Sequence of chain B:
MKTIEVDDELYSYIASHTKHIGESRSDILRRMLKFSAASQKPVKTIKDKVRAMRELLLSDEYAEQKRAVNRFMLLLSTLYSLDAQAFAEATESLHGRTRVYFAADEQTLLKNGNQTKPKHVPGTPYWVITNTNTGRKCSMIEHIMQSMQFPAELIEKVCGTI

Sequence of chain A:
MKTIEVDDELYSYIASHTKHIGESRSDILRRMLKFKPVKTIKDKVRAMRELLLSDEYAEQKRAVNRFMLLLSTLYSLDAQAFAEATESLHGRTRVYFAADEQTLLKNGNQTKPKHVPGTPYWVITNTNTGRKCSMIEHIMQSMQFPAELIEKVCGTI

Residue-level contacts at the interface:
Residue L29 in chain B interacts with residue L29 in chain A (closest heavy-atom distance 4.0 Å).
Residue K2 in chain B contacts residue Y11 in chain A (closest heavy-atom distance 3.6 Å).
Residue D7 in chain B interacts with residue S26 in chain A (closest heavy-atom distance 3.3 Å).
Residue L33 in chain B is in contact with residue M32 in chain A (closest heavy-atom distance 4.0 Å).
Residue L33 in chain B interacts with residue L10 in chain A (closest heavy-atom distance 3.6 Å).
Residue R25 in chain B is in contact with residue I4 in chain A (closest heavy-atom distance 4.0 Å).
Residue Y11 in chain B contacts residue I4 in chain A (closest heavy-atom distance 3.6 Å).
Residue I4 in chain B contacts residue V6 in chain A (closest heavy-atom distance 4.1 Å).
Residue T3 in chain B is in contact with residue T3 in chain A (closest heavy-atom distance 3.2 Å).
Residue D8 in chain B contacts residue M1 in chain A (closest heavy-atom distance 2.9 Å).
Residue L33 in chain B contacts residue L33 in chain A (closest heavy-atom distance 3.7 Å).
Residue Q40 in chain B contacts residue K34 in chain A (closest heavy-atom distance 3.6 Å).
Residue I4 in chain B interacts with residue Y11 in chain A (closest heavy-atom distance 3.7 Å).
Residue T3 in chain B is in contact with residue E5 in chain A (closest heavy-atom distance 3.2 Å).
Residue Y13 in chain B interacts with residue F35 in chain A (closest heavy-atom distance 3.5 Å).
Residue E5 in chain B is in contact with residue R25 in chain A (closest heavy-atom distance 3.7 Å).
Residue R30 in chain B interacts with residue E9 in chain A (closest heavy-atom distance 3.0 Å).
Residue S36 in chain B is in contact with residue M32 in chain A (closest heavy-atom distance 3.4 Å).
Residue E61 in chain B interacts with residue K19 in chain A (closest heavy-atom distance 3.0 Å).
Residue S26 in chain B is in contact with residue V6 in chain A (closest heavy-atom distance 3.2 Å).
Residue V6 in chain B contacts residue K2 in chain A (closest heavy-atom distance 3.0 Å).
Residue M1 in chain B contacts residue V6 in chain A (closest heavy-atom distance 3.7 Å).
Residue S39 in chain B is in contact with residue K34 in chain A (closest heavy-atom distance 3.7 Å).
Residue V6 in chain B contacts residue S26 in chain A (closest heavy-atom distance 3.4 Å).
Residue T3 in chain B interacts with residue I4 in chain A (closest heavy-atom distance 4.0 Å).
Residue G123 in chain B contacts residue H17 in chain A (closest heavy-atom distance 3.6 Å).
Residue H120 in chain B contacts residue S16 in chain A (closest heavy-atom distance 3.2 Å).
Residue P122 in chain B is in contact with residue S16 in chain A (closest heavy-atom distance 3.5 Å).
Residue E5 in chain B contacts residue S26 in chain A (closest heavy-atom distance 3.4 Å).
Residue S26 in chain B interacts with residue L10 in chain A (closest heavy-atom distance 4.0 Å).
Residue S36 in chain B contacts residue L33 in chain A (closest heavy-atom distance 4.0 Å).
Residue K2 in chain B is in contact with residue V6 in chain A (closest heavy-atom distance 3.0 Å).
Residue R30 in chain B interacts with residue D7 in chain A (closest heavy-atom distance 2.6 Å).
Residue I4 in chain B contacts residue I4 in chain A (closest heavy-atom distance 3.1 Å).
Residue Y11 in chain B contacts residue K2 in chain A (closest heavy-atom distance 4.0 Å).
Residue I4 in chain B contacts residue T3 in chain A (closest heavy-atom distance 3.8 Å).
Residue L29 in chain B contacts residue L10 in chain A (closest heavy-atom distance 3.9 Å).
Residue K2 in chain B interacts with residue E5 in chain A (closest heavy-atom distance 3.6 Å).
Residue S26 in chain B contacts residue E5 in chain A (closest heavy-atom distance 3.8 Å).
Residue D8 in chain B contacts residue K2 in chain A (closest heavy-atom distance 3.2 Å).
Residue E5 in chain B is in contact with residue M1 in chain A (closest heavy-atom distance 3.1 Å).
Residue L33 in chain B is in contact with residue L29 in chain A (closest heavy-atom distance 4.0 Å).
Residue E5 in chain B is in contact with residue K2 in chain A (closest heavy-atom distance 3.8 Å).
Residue G123 in chain B interacts with residue S16 in chain A (closest heavy-atom distance 2.6 Å).
Residue T124 in chain B interacts with residue S16 in chain A (closest heavy-atom distance 3.8 Å).
Residue I14 in chain B contacts residue I4 in chain A (closest heavy-atom distance 3.9 Å).
Residue D7 in chain B interacts with residue R30 in chain A (closest heavy-atom distance 3.8 Å).
Residue L33 in chain B contacts residue Y13 in chain A (closest heavy-atom distance 4.1 Å).
Residue S26 in chain B contacts residue D7 in chain A (closest heavy-atom distance 2.8 Å).
Residue M1 in chain B is in contact with residue D7 in chain A (closest heavy-atom distance 3.6 Å).
Residue L29 in chain B contacts residue V6 in chain A (closest heavy-atom distance 4.0 Å).
Residue K2 in chain B is in contact with residue D8 in chain A (closest heavy-atom distance 3.2 Å).
Residue M1 in chain B contacts residue E5 in chain A (closest heavy-atom distance 4.0 Å).
Residue P122 in chain B is in contact with residue T18 in chain A (closest heavy-atom distance 3.6 Å).
Residue M32 in chain B contacts residue L33 in chain A (closest heavy-atom distance 3.5 Å).
Residue I4 in chain B is in contact with residue R25 in chain A (closest heavy-atom distance 3.8 Å).
Residue M1 in chain B contacts residue D8 in chain A (closest heavy-atom distance 2.9 Å).
Residue V6 in chain B interacts with residue M1 in chain A (closest heavy-atom distance 4.1 Å).
Residue R30 in chain B contacts residue L10 in chain A (closest heavy-atom distance 3.5 Å).
Residue V6 in chain B is in contact with residue I4 in chain A (closest heavy-atom distance 3.9 Å).

These two protein chains interact to form a complex.